Residue-level contacts at the interface:
Residue Y209 in chain A interacts with residue D173 in chain B (closest heavy-atom distance 3.9 Å).
Residue R280 in chain A contacts residue L142 in chain B (closest heavy-atom distance 3.0 Å).
Residue G317 in chain A interacts with residue H165 in chain B (closest heavy-atom distance 3.9 Å).
Residue T219 in chain A is in contact with residue D175 in chain B (closest heavy-atom distance 3.3 Å).
Residue R200 in chain A is in contact with residue E182 in chain B (closest heavy-atom distance 3.9 Å).
Residue R280 in chain A contacts residue S140 in chain B (closest heavy-atom distance 3.0 Å).
Residue Y196 in chain A interacts with residue P146 in chain B (closest heavy-atom distance 3.4 Å).
Residue G213 in chain A is in contact with residue P146 in chain B (closest heavy-atom distance 4.1 Å).
Residue M185 in chain A contacts residue L142 in chain B (closest heavy-atom distance 4.0 Å).
Residue P312 in chain A interacts with residue L171 in chain B (closest heavy-atom distance 4.0 Å).
Residue Y188 in chain A is in contact with residue L142 in chain B (closest heavy-atom distance 3.2 Å).
Residue R200 in chain A is in contact with residue W188 in chain B (closest heavy-atom distance 3.0 Å).
Residue R200 in chain A interacts with residue I176 in chain B (closest heavy-atom distance 3.2 Å).
Residue R215 in chain A is in contact with residue D173 in chain B (closest heavy-atom distance 2.7 Å).
Residue V198 in chain A interacts with residue I176 in chain B (closest heavy-atom distance 3.8 Å).
Residue W182 in chain A interacts with residue P139 in chain B (closest heavy-atom distance 3.6 Å).
Residue Y209 in chain A interacts with residue P146 in chain B (closest heavy-atom distance 3.5 Å).
Residue T219 in chain A contacts residue I176 in chain B (closest heavy-atom distance 4.2 Å).
Residue W182 in chain A contacts residue L142 in chain B (closest heavy-atom distance 3.6 Å).
Residue Y196 in chain A interacts with residue H168 in chain B (closest heavy-atom distance 4.1 Å).
Residue P321 in chain A contacts residue R183 in chain B (closest heavy-atom distance 4.0 Å).
Residue Y211 in chain A contacts residue N144 in chain B (closest heavy-atom distance 3.3 Å).
Residue W182 in chain A is in contact with residue V137 in chain B (closest heavy-atom distance 4.1 Å).
Residue Y205 in chain A contacts residue R155 in chain B (closest heavy-atom distance 3.5 Å).
Residue Y205 in chain A is in contact with residue D175 in chain B (closest heavy-atom distance 3.8 Å).
Residue R280 in chain A interacts with residue E141 in chain B (closest heavy-atom distance 3.6 Å).
Residue F194 in chain A is in contact with residue P143 in chain B (closest heavy-atom distance 4.2 Å).
Residue R200 in chain A contacts residue I178 in chain B (closest heavy-atom distance 4.0 Å).
Residue Y285 in chain A is in contact with residue T185 in chain B (closest heavy-atom distance 4.0 Å).
Residue V198 in chain A contacts residue L171 in chain B (closest heavy-atom distance 4.2 Å).
Residue T219 in chain A interacts with residue D173 in chain B (closest heavy-atom distance 3.2 Å).
Residue Y205 in chain A contacts residue E182 in chain B (closest heavy-atom distance 4.1 Å).
Residue I310 in chain A interacts with residue H168 in chain B (closest heavy-atom distance 3.4 Å).
Residue V207 in chain A interacts with residue V170 in chain B (closest heavy-atom distance 4.2 Å).
Residue N203 in chain A interacts with residue E182 in chain B (closest heavy-atom distance 4.2 Å).
Residue R201 in chain A contacts residue T185 in chain B (closest heavy-atom distance 3.3 Å).
Residue G213 in chain A is in contact with residue N144 in chain B (closest heavy-atom distance 4.1 Å).
Residue N316 in chain A is in contact with residue H165 in chain B (closest heavy-atom distance 3.5 Å).
Residue P318 in chain A contacts residue H165 in chain B (closest heavy-atom distance 3.9 Å).
Residue M185 in chain A interacts with residue P139 in chain B (closest heavy-atom distance 3.8 Å).
Residue K319 in chain A contacts residue R183 in chain B (closest heavy-atom distance 2.4 Å).
Residue P321 in chain A interacts with residue R184 in chain B (closest heavy-atom distance 4.0 Å).
Residue M282 in chain A contacts residue L171 in chain B (closest heavy-atom distance 4.1 Å).
Residue M282 in chain A is in contact with residue W188 in chain B (closest heavy-atom distance 3.6 Å).
Residue V207 in chain A contacts residue I176 in chain B (closest heavy-atom distance 3.7 Å).
Residue Y205 in chain A is in contact with residue I176 in chain B (closest heavy-atom distance 3.7 Å).
Residue P314 in chain A contacts residue W188 in chain B (closest heavy-atom distance 4.0 Å).
Residue Y285 in chain A contacts residue D186 in chain B (closest heavy-atom distance 2.5 Å).
Residue R201 in chain A contacts residue D186 in chain B (closest heavy-atom distance 3.2 Å).
Residue Y211 in chain A is in contact with residue P143 in chain B (closest heavy-atom distance 3.4 Å).
Residue I310 in chain A interacts with residue S140 in chain B (closest heavy-atom distance 3.5 Å).
Residue E212 in chain A is in contact with residue N144 in chain B (closest heavy-atom distance 3.8 Å).
Residue P312 in chain A interacts with residue W188 in chain B (closest heavy-atom distance 3.5 Å).
Residue Y188 in chain A interacts with residue P143 in chain B (closest heavy-atom distance 3.6 Å).
Residue Y196 in chain A interacts with residue V170 in chain B (closest heavy-atom distance 3.6 Å).
Residue R200 in chain A interacts with residue D186 in chain B (closest heavy-atom distance 3.4 Å).
Residue Y285 in chain A contacts residue P187 in chain B (closest heavy-atom distance 3.7 Å).
Residue P318 in chain A contacts residue R183 in chain B (closest heavy-atom distance 4.1 Å).
Residue P312 in chain A is in contact with residue G167 in chain B (closest heavy-atom distance 3.6 Å).
Residue M320 in chain A interacts with residue R183 in chain B (closest heavy-atom distance 4.1 Å).

Sequence of chain B:
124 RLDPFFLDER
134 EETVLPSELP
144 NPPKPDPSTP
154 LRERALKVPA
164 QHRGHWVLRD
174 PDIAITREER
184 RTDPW

This data describes a binding interaction between two proteins.

Sequence of chain A:
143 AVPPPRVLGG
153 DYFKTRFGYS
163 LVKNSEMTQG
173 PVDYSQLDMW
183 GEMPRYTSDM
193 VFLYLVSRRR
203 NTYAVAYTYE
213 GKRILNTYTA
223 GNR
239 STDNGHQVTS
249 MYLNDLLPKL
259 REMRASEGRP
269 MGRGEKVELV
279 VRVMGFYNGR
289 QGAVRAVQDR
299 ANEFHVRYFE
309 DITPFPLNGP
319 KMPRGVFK